Sequence of protein 1:
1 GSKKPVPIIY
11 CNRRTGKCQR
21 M

Contacts between the two chains:
Residue I9 in protein 2 is in contact with residue I9 in protein 1 (closest heavy-atom distance 2.9 Å).
Residue G55 in protein 2 contacts residue P5 in protein 1 (closest heavy-atom distance 3.1 Å).
Residue D6 in protein 2 interacts with residue V6 in protein 1 (closest heavy-atom distance 3.8 Å).
Residue D14 in protein 2 is in contact with residue R13 in protein 1 (closest heavy-atom distance 4.4 Å).
Residue F27 in protein 2 interacts with residue C11 in protein 1 (closest heavy-atom distance 4.8 Å).
Residue E53 in protein 2 interacts with residue M21 in protein 1 (closest heavy-atom distance 4.6 Å).
Residue S13 in protein 2 contacts residue N12 in protein 1 (closest heavy-atom distance 3.0 Å).
Residue Q15 in protein 2 is in contact with residue R14 in protein 1 (closest heavy-atom distance 4.7 Å).
Residue I9 in protein 2 is in contact with residue I8 in protein 1 (closest heavy-atom distance 3.8 Å).
Residue E57 in protein 2 contacts residue Y10 in protein 1 (closest heavy-atom distance 4.8 Å).
Residue H10 in protein 2 interacts with residue C11 in protein 1 (closest heavy-atom distance 3.1 Å).
Residue P8 in protein 2 is in contact with residue I9 in protein 1 (closest heavy-atom distance 4.4 Å).
Residue D14 in protein 2 contacts residue R14 in protein 1 (closest heavy-atom distance 3.4 Å).
Residue P8 in protein 2 is in contact with residue P7 in protein 1 (closest heavy-atom distance 3.1 Å).
Residue G55 in protein 2 interacts with residue P7 in protein 1 (closest heavy-atom distance 4.8 Å).
Residue S13 in protein 2 contacts residue C11 in protein 1 (closest heavy-atom distance 2.8 Å).
Residue D14 in protein 2 interacts with residue N12 in protein 1 (closest heavy-atom distance 2.8 Å).
Residue I9 in protein 2 interacts with residue P7 in protein 1 (closest heavy-atom distance 4.3 Å).
Residue I11 in protein 2 interacts with residue Y10 in protein 1 (closest heavy-atom distance 3.5 Å).
Residue H10 in protein 2 interacts with residue C18 in protein 1 (closest heavy-atom distance 4.1 Å).
Residue Q15 in protein 2 interacts with residue N12 in protein 1 (closest heavy-atom distance 3.8 Å).
Residue L89 in protein 2 is in contact with residue P5 in protein 1 (closest heavy-atom distance 3.9 Å).
Residue S13 in protein 2 is in contact with residue R14 in protein 1 (closest heavy-atom distance 4.3 Å).
Residue R49 in protein 2 contacts residue M21 in protein 1 (closest heavy-atom distance 3.4 Å).
Residue V47 in protein 2 interacts with residue Y10 in protein 1 (closest heavy-atom distance 3.8 Å).
Residue Q54 in protein 2 is in contact with residue M21 in protein 1 (closest heavy-atom distance 3.1 Å).
Residue K56 in protein 2 interacts with residue P5 in protein 1 (closest heavy-atom distance 4.7 Å).
Residue I11 in protein 2 is in contact with residue I9 in protein 1 (closest heavy-atom distance 3.0 Å).
Residue I11 in protein 2 contacts residue N12 in protein 1 (closest heavy-atom distance 4.7 Å).
Residue Q54 in protein 2 interacts with residue R20 in protein 1 (closest heavy-atom distance 3.2 Å).
Residue R49 in protein 2 interacts with residue Y10 in protein 1 (closest heavy-atom distance 4.2 Å).
Residue I11 in protein 2 is in contact with residue I8 in protein 1 (closest heavy-atom distance 4.0 Å).
Residue G55 in protein 2 interacts with residue M21 in protein 1 (closest heavy-atom distance 3.2 Å).
Residue L89 in protein 2 contacts residue I8 in protein 1 (closest heavy-atom distance 3.7 Å).
Residue L18 in protein 2 contacts residue Y10 in protein 1 (closest heavy-atom distance 4.2 Å).
Residue Q16 in protein 2 contacts residue Y10 in protein 1 (closest heavy-atom distance 3.1 Å).
Residue L89 in protein 2 interacts with residue V6 in protein 1 (closest heavy-atom distance 4.0 Å).
Residue Q35 in protein 2 is in contact with residue V6 in protein 1 (closest heavy-atom distance 4.5 Å).
Residue E12 in protein 2 contacts residue C18 in protein 1 (closest heavy-atom distance 4.4 Å).
Residue V25 in protein 2 is in contact with residue Y10 in protein 1 (closest heavy-atom distance 3.6 Å).
Residue Q16 in protein 2 interacts with residue K17 in protein 1 (closest heavy-atom distance 3.6 Å).
Residue H10 in protein 2 interacts with residue I9 in protein 1 (closest heavy-atom distance 3.5 Å).
Residue G55 in protein 2 is in contact with residue V6 in protein 1 (closest heavy-atom distance 3.2 Å).
Residue Q16 in protein 2 interacts with residue N12 in protein 1 (closest heavy-atom distance 3.3 Å).
Residue S13 in protein 2 contacts residue R13 in protein 1 (closest heavy-atom distance 2.7 Å).
Residue Q16 in protein 2 interacts with residue C11 in protein 1 (closest heavy-atom distance 3.5 Å).
Residue T5 in protein 2 is in contact with residue V6 in protein 1 (closest heavy-atom distance 3.9 Å).
Residue I9 in protein 2 interacts with residue V6 in protein 1 (closest heavy-atom distance 4.1 Å).
Residue E57 in protein 2 interacts with residue M21 in protein 1 (closest heavy-atom distance 3.7 Å).
Residue K56 in protein 2 is in contact with residue I8 in protein 1 (closest heavy-atom distance 4.2 Å).
Residue E12 in protein 2 contacts residue R13 in protein 1 (closest heavy-atom distance 2.8 Å).
Residue Q7 in protein 2 is in contact with residue V6 in protein 1 (closest heavy-atom distance 3.4 Å).
Residue F27 in protein 2 is in contact with residue Y10 in protein 1 (closest heavy-atom distance 3.3 Å).
Residue G55 in protein 2 contacts residue I8 in protein 1 (closest heavy-atom distance 3.8 Å).
Residue K56 in protein 2 contacts residue M21 in protein 1 (closest heavy-atom distance 4.4 Å).
Residue I11 in protein 2 contacts residue C11 in protein 1 (closest heavy-atom distance 2.6 Å).
Residue E57 in protein 2 contacts residue I8 in protein 1 (closest heavy-atom distance 3.0 Å).
Residue L89 in protein 2 is in contact with residue K4 in protein 1 (closest heavy-atom distance 4.6 Å).
Residue P8 in protein 2 contacts residue V6 in protein 1 (closest heavy-atom distance 3.9 Å).
Residue E12 in protein 2 interacts with residue C11 in protein 1 (closest heavy-atom distance 3.1 Å).

Sequence of protein 2:
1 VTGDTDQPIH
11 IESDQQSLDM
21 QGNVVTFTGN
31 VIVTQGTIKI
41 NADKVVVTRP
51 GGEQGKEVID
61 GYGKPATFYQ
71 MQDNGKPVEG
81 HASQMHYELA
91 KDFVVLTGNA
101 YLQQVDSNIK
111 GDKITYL

These two protein chains interact to form a complex.